The following describes two proteins that form a bound complex.

Residue-level contacts at the interface:
Residue Q133 in protein 2 contacts residue N65 in protein 1 (closest heavy-atom distance 3.8 Å).
Residue I91 in protein 2 interacts with residue Y134 in protein 1 (closest heavy-atom distance 3.5 Å).
Residue G90 in protein 2 contacts residue L135 in protein 1 (closest heavy-atom distance 4.3 Å).
Residue L135 in protein 2 is in contact with residue Y114 in protein 1 (closest heavy-atom distance 2.8 Å).
Residue V137 in protein 2 interacts with residue V154 in protein 1 (closest heavy-atom distance 4.0 Å).
Residue Y114 in protein 2 interacts with residue V154 in protein 1 (closest heavy-atom distance 2.7 Å).
Residue F93 in protein 2 is in contact with residue Q133 in protein 1 (closest heavy-atom distance 3.5 Å).
Residue T117 in protein 2 is in contact with residue L135 in protein 1 (closest heavy-atom distance 3.6 Å).
Residue L7 in protein 2 is in contact with residue V137 in protein 1 (closest heavy-atom distance 4.0 Å).
Residue L135 in protein 2 is in contact with residue R118 in protein 1 (closest heavy-atom distance 4.1 Å).
Residue V154 in protein 2 is in contact with residue Y114 in protein 1 (closest heavy-atom distance 2.8 Å).
Residue V89 in protein 2 is in contact with residue R120 in protein 1 (closest heavy-atom distance 3.4 Å).
Residue L135 in protein 2 is in contact with residue G90 in protein 1 (closest heavy-atom distance 4.2 Å).
Residue V154 in protein 2 is in contact with residue V137 in protein 1 (closest heavy-atom distance 4.1 Å).
Residue R118 in protein 2 is in contact with residue R118 in protein 1 (closest heavy-atom distance 4.2 Å).
Residue V137 in protein 2 is in contact with residue V137 in protein 1 (closest heavy-atom distance 3.5 Å).
Residue Y11 in protein 2 is in contact with residue P5 in protein 1 (closest heavy-atom distance 3.7 Å).
Residue R118 in protein 2 contacts residue V89 in protein 1 (closest heavy-atom distance 3.8 Å).
Residue L135 in protein 2 contacts residue R116 in protein 1 (closest heavy-atom distance 3.5 Å).
Residue P5 in protein 2 is in contact with residue D150 in protein 1 (closest heavy-atom distance 3.6 Å).
Residue Q133 in protein 2 contacts residue I91 in protein 1 (closest heavy-atom distance 3.2 Å).
Residue I91 in protein 2 is in contact with residue Q133 in protein 1 (closest heavy-atom distance 3.2 Å).
Residue L155 in protein 2 interacts with residue R116 in protein 1 (closest heavy-atom distance 2.8 Å).
Residue P5 in protein 2 contacts residue Y11 in protein 1 (closest heavy-atom distance 3.7 Å).
Residue H152 in protein 2 is in contact with residue T6 in protein 1 (closest heavy-atom distance 3.7 Å).
Residue Q133 in protein 2 contacts residue Y114 in protein 1 (closest heavy-atom distance 3.6 Å).
Residue V154 in protein 2 is in contact with residue R116 in protein 1 (closest heavy-atom distance 3.8 Å).
Residue Y134 in protein 2 interacts with residue Y114 in protein 1 (closest heavy-atom distance 3.5 Å).
Residue Y134 in protein 2 interacts with residue I91 in protein 1 (closest heavy-atom distance 3.5 Å).
Residue Q133 in protein 2 interacts with residue L67 in protein 1 (closest heavy-atom distance 4.3 Å).
Residue R116 in protein 2 interacts with residue L135 in protein 1 (closest heavy-atom distance 3.5 Å).
Residue L135 in protein 2 contacts residue I91 in protein 1 (closest heavy-atom distance 4.1 Å).
Residue L7 in protein 2 is in contact with residue S139 in protein 1 (closest heavy-atom distance 4.1 Å).
Residue L7 in protein 2 contacts residue T9 in protein 1 (closest heavy-atom distance 3.9 Å).
Residue L67 in protein 2 contacts residue Q133 in protein 1 (closest heavy-atom distance 4.0 Å).
Residue D150 in protein 2 contacts residue P5 in protein 1 (closest heavy-atom distance 3.6 Å).
Residue Y114 in protein 2 contacts residue Y134 in protein 1 (closest heavy-atom distance 3.4 Å).
Residue T6 in protein 2 is in contact with residue H152 in protein 1 (closest heavy-atom distance 3.7 Å).
Residue Y114 in protein 2 contacts residue Q133 in protein 1 (closest heavy-atom distance 3.8 Å).
Residue N65 in protein 2 interacts with residue Q133 in protein 1 (closest heavy-atom distance 4.3 Å).
Residue H152 in protein 2 contacts residue P5 in protein 1 (closest heavy-atom distance 3.6 Å).
Residue R116 in protein 2 is in contact with residue V154 in protein 1 (closest heavy-atom distance 4.0 Å).
Residue Y114 in protein 2 contacts residue L155 in protein 1 (closest heavy-atom distance 4.0 Å).
Residue T4 in protein 2 interacts with residue Y11 in protein 1 (closest heavy-atom distance 3.6 Å).
Residue L135 in protein 2 is in contact with residue V137 in protein 1 (closest heavy-atom distance 4.3 Å).
Residue P5 in protein 2 is in contact with residue H152 in protein 1 (closest heavy-atom distance 3.4 Å).
Residue Y114 in protein 2 is in contact with residue L135 in protein 1 (closest heavy-atom distance 2.9 Å).
Residue V137 in protein 2 interacts with residue L7 in protein 1 (closest heavy-atom distance 3.9 Å).
Residue S139 in protein 2 interacts with residue L7 in protein 1 (closest heavy-atom distance 4.0 Å).
Residue V89 in protein 2 is in contact with residue R118 in protein 1 (closest heavy-atom distance 3.7 Å).
Residue T9 in protein 2 contacts residue L7 in protein 1 (closest heavy-atom distance 4.1 Å).
Residue R116 in protein 2 interacts with residue L155 in protein 1 (closest heavy-atom distance 2.9 Å).
Residue I91 in protein 2 interacts with residue L135 in protein 1 (closest heavy-atom distance 4.0 Å).
Residue Q133 in protein 2 contacts residue F93 in protein 1 (closest heavy-atom distance 3.5 Å).
Residue H152 in protein 2 interacts with residue L7 in protein 1 (closest heavy-atom distance 3.7 Å).
Residue L7 in protein 2 interacts with residue H152 in protein 1 (closest heavy-atom distance 3.9 Å).
Residue L155 in protein 2 interacts with residue Y114 in protein 1 (closest heavy-atom distance 3.7 Å).
Residue L7 in protein 2 is in contact with residue R116 in protein 1 (closest heavy-atom distance 4.2 Å).
Residue L135 in protein 2 contacts residue T117 in protein 1 (closest heavy-atom distance 3.3 Å).
Residue R118 in protein 2 is in contact with residue L135 in protein 1 (closest heavy-atom distance 4.2 Å).

Sequence of protein 2:
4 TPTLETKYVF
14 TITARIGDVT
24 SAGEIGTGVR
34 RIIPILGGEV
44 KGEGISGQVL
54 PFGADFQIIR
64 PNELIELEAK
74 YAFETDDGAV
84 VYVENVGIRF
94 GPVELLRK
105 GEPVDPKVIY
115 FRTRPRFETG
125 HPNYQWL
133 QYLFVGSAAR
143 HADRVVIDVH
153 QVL

Sequence of protein 1:
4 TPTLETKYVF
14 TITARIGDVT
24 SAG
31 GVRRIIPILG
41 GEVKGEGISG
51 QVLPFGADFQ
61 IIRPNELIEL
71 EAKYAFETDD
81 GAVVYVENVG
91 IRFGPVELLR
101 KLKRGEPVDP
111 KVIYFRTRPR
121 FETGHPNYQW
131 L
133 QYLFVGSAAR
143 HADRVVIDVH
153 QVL